Interface contacts:
Residue K76 in protein 2 interacts with residue E179 in protein 1 (closest heavy-atom distance 3.7 Å).
Residue Y52 in protein 2 contacts residue N31 in protein 1 (closest heavy-atom distance 2.9 Å).
Residue I102 in protein 2 contacts residue R34 in protein 1 (closest heavy-atom distance 4.2 Å).
Residue Y100 in protein 2 is in contact with residue T32 in protein 1 (closest heavy-atom distance 3.3 Å).
Residue Y106 in protein 2 is in contact with residue P38 in protein 1 (closest heavy-atom distance 3.4 Å).
Residue Y106 in protein 2 is in contact with residue R19 in protein 1 (closest heavy-atom distance 2.9 Å).
Residue Y103 in protein 2 interacts with residue L25 in protein 1 (closest heavy-atom distance 3.9 Å).
Residue S31 in protein 2 interacts with residue A29 in protein 1 (closest heavy-atom distance 2.7 Å).
Residue Y103 in protein 2 contacts residue A26 in protein 1 (closest heavy-atom distance 4.0 Å).
Residue S31 in protein 2 interacts with residue N31 in protein 1 (closest heavy-atom distance 2.9 Å).
Residue Y106 in protein 2 contacts residue M20 in protein 1 (closest heavy-atom distance 3.5 Å).
Residue S31 in protein 2 contacts residue A30 in protein 1 (closest heavy-atom distance 4.0 Å).
Residue G101 in protein 2 is in contact with residue T32 in protein 1 (closest heavy-atom distance 3.1 Å).
Residue L105 in protein 2 contacts residue L24 in protein 1 (closest heavy-atom distance 3.6 Å).
Residue F27 in protein 2 is in contact with residue S177 in protein 1 (closest heavy-atom distance 3.6 Å).
Residue N77 in protein 2 contacts residue V178 in protein 1 (closest heavy-atom distance 3.4 Å).
Residue L105 in protein 2 is in contact with residue Y102 in protein 1 (closest heavy-atom distance 3.9 Å).
Residue F27 in protein 2 contacts residue D141 in protein 1 (closest heavy-atom distance 3.8 Å).
Residue V107 in protein 2 is in contact with residue R36 in protein 1 (closest heavy-atom distance 3.6 Å).
Residue Y103 in protein 2 contacts residue P28 in protein 1 (closest heavy-atom distance 3.4 Å).
Residue T32 in protein 2 interacts with residue A30 in protein 1 (closest heavy-atom distance 3.9 Å).
Residue S75 in protein 2 contacts residue E179 in protein 1 (closest heavy-atom distance 3.9 Å).
Residue D104 in protein 2 is in contact with residue R36 in protein 1 (closest heavy-atom distance 2.7 Å).
Residue Y103 in protein 2 is in contact with residue T32 in protein 1 (closest heavy-atom distance 2.9 Å).
Residue T30 in protein 2 interacts with residue R109 in protein 1 (closest heavy-atom distance 3.6 Å).
Residue S25 in protein 2 contacts residue E176 in protein 1 (closest heavy-atom distance 3.3 Å).
Residue F27 in protein 2 contacts residue S175 in protein 1 (closest heavy-atom distance 3.7 Å).
Residue Y103 in protein 2 contacts residue N31 in protein 1 (closest heavy-atom distance 3.8 Å).
Residue G26 in protein 2 is in contact with residue E176 in protein 1 (closest heavy-atom distance 2.6 Å).
Residue Y106 in protein 2 contacts residue R36 in protein 1 (closest heavy-atom distance 3.9 Å).
Residue L105 in protein 2 interacts with residue K23 in protein 1 (closest heavy-atom distance 3.7 Å).
Residue Y100 in protein 2 interacts with residue A30 in protein 1 (closest heavy-atom distance 4.2 Å).
Residue Y100 in protein 2 contacts residue N31 in protein 1 (closest heavy-atom distance 3.3 Å).
Residue D104 in protein 2 contacts residue R34 in protein 1 (closest heavy-atom distance 3.4 Å).
Residue Y103 in protein 2 contacts residue R34 in protein 1 (closest heavy-atom distance 3.0 Å).
Residue F27 in protein 2 interacts with residue Q143 in protein 1 (closest heavy-atom distance 3.5 Å).
Residue G101 in protein 2 contacts residue N31 in protein 1 (closest heavy-atom distance 2.9 Å).
Residue Y106 in protein 2 is in contact with residue T15 in protein 1 (closest heavy-atom distance 4.0 Å).
Residue F27 in protein 2 interacts with residue V178 in protein 1 (closest heavy-atom distance 3.5 Å).
Residue Y109 in protein 2 interacts with residue R36 in protein 1 (closest heavy-atom distance 4.2 Å).
Residue T32 in protein 2 is in contact with residue N31 in protein 1 (closest heavy-atom distance 4.1 Å).
Residue E1 in protein 2 is in contact with residue E176 in protein 1 (closest heavy-atom distance 4.2 Å).
Residue F27 in protein 2 is in contact with residue E176 in protein 1 (closest heavy-atom distance 3.9 Å).
Residue G26 in protein 2 is in contact with residue V178 in protein 1 (closest heavy-atom distance 3.7 Å).
Residue L105 in protein 2 interacts with residue K22 in protein 1 (closest heavy-atom distance 3.7 Å).
Residue I102 in protein 2 is in contact with residue T32 in protein 1 (closest heavy-atom distance 3.4 Å).
Residue F27 in protein 2 is in contact with residue A142 in protein 1 (closest heavy-atom distance 3.9 Å).
Residue F27 in protein 2 is in contact with residue S140 in protein 1 (closest heavy-atom distance 3.4 Å).
Residue V107 in protein 2 interacts with residue R19 in protein 1 (closest heavy-atom distance 4.0 Å).
Residue D108 in protein 2 is in contact with residue R19 in protein 1 (closest heavy-atom distance 3.0 Å).
Residue Y103 in protein 2 is in contact with residue V33 in protein 1 (closest heavy-atom distance 3.6 Å).
Residue S75 in protein 2 contacts residue Y139 in protein 1 (closest heavy-atom distance 3.2 Å).
Residue T28 in protein 2 is in contact with residue A30 in protein 1 (closest heavy-atom distance 3.7 Å).
Residue Y106 in protein 2 interacts with residue R16 in protein 1 (closest heavy-atom distance 2.9 Å).
Residue S31 in protein 2 is in contact with residue P28 in protein 1 (closest heavy-atom distance 3.7 Å).
Residue G26 in protein 2 is in contact with residue S177 in protein 1 (closest heavy-atom distance 4.2 Å).
Residue Y103 in protein 2 interacts with residue V27 in protein 1 (closest heavy-atom distance 3.5 Å).
Residue S25 in protein 2 contacts residue S177 in protein 1 (closest heavy-atom distance 3.5 Å).
Residue F27 in protein 2 is in contact with residue P144 in protein 1 (closest heavy-atom distance 3.9 Å).
Residue L105 in protein 2 is in contact with residue L25 in protein 1 (closest heavy-atom distance 3.8 Å).

Sequence of protein 1:
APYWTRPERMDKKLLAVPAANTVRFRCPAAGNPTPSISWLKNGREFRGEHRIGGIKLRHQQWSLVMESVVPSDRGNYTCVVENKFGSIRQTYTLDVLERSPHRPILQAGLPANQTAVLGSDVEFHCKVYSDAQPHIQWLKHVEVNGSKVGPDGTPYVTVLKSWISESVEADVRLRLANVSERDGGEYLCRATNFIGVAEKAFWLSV

Sequence of protein 2:
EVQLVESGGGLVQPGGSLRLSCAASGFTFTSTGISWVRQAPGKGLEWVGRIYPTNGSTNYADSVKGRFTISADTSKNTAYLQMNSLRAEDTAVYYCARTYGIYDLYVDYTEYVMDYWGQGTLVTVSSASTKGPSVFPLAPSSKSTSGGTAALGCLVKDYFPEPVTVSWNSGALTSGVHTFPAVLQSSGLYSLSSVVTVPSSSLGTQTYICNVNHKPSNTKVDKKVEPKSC

This data describes a binding interaction between two proteins.